Sequence of chain A:
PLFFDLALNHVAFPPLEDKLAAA

Sequence of chain B:
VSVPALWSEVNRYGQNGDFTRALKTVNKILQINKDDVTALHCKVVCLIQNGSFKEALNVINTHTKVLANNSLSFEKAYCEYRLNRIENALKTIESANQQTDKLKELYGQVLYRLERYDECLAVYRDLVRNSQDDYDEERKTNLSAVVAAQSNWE

Interface contacts:
Residue Y132 in chain B contacts residue F82 in chain A (closest heavy-atom distance 3.3 Å).
Residue A153 in chain B is in contact with residue L81 in chain A (closest heavy-atom distance 3.4 Å).
Residue C54 in chain B interacts with residue F92 in chain A (closest heavy-atom distance 3.7 Å).
Residue P12 in chain B is in contact with residue K98 in chain A (closest heavy-atom distance 4.1 Å).
Residue T149 in chain B contacts residue F83 in chain A (closest heavy-atom distance 3.7 Å).
Residue A30 in chain B interacts with residue F92 in chain A (closest heavy-atom distance 3.9 Å).
Residue R90 in chain B interacts with residue D84 in chain A (closest heavy-atom distance 3.8 Å).
Residue Q57 in chain B interacts with residue V90 in chain A (closest heavy-atom distance 2.9 Å).
Residue H49 in chain B interacts with residue P93 in chain A (closest heavy-atom distance 3.6 Å).
Residue Y143 in chain B is in contact with residue L85 in chain A (closest heavy-atom distance 4.1 Å).
Residue Q57 in chain B contacts residue L87 in chain A (closest heavy-atom distance 4.1 Å).
Residue W15 in chain B interacts with residue K98 in chain A (closest heavy-atom distance 3.6 Å).
Residue Y143 in chain B is in contact with residue N88 in chain A (closest heavy-atom distance 3.5 Å).
Residue D141 in chain B is in contact with residue H89 in chain A (closest heavy-atom distance 4.2 Å).
Residue Y86 in chain B interacts with residue A86 in chain A (closest heavy-atom distance 3.9 Å).
Residue W15 in chain B is in contact with residue L99 in chain A (closest heavy-atom distance 3.5 Å).
Residue F82 in chain B contacts residue V90 in chain A (closest heavy-atom distance 3.8 Å).
Residue Q117 in chain B contacts residue A86 in chain A (closest heavy-atom distance 2.9 Å).
Residue V53 in chain B contacts residue A91 in chain A (closest heavy-atom distance 3.5 Å).
Residue K110 in chain B is in contact with residue H89 in chain A (closest heavy-atom distance 2.8 Å).
Residue L114 in chain B contacts residue A86 in chain A (closest heavy-atom distance 4.0 Å).
Residue C50 in chain B is in contact with residue F92 in chain A (closest heavy-atom distance 3.5 Å).
Residue E146 in chain B is in contact with residue F83 in chain A (closest heavy-atom distance 3.7 Å).
Residue T46 in chain B contacts residue K98 in chain A (closest heavy-atom distance 3.5 Å).
Residue T46 in chain B contacts residue P93 in chain A (closest heavy-atom distance 4.0 Å).
Residue W15 in chain B is in contact with residue L95 in chain A (closest heavy-atom distance 3.8 Å).
Residue V18 in chain B contacts residue L95 in chain A (closest heavy-atom distance 4.1 Å).
Residue N150 in chain B is in contact with residue L81 in chain A (closest heavy-atom distance 4.2 Å).
Residue Q117 in chain B interacts with residue F82 in chain A (closest heavy-atom distance 3.8 Å).
Residue E146 in chain B interacts with residue L85 in chain A (closest heavy-atom distance 3.7 Å).
Residue V18 in chain B interacts with residue F92 in chain A (closest heavy-atom distance 3.6 Å).
Residue R147 in chain B contacts residue L85 in chain A (closest heavy-atom distance 3.5 Å).
Residue Y86 in chain B contacts residue D84 in chain A (closest heavy-atom distance 2.5 Å).
Residue C50 in chain B is in contact with residue P93 in chain A (closest heavy-atom distance 4.0 Å).
Residue E113 in chain B contacts residue L85 in chain A (closest heavy-atom distance 3.7 Å).
Residue V53 in chain B contacts residue F92 in chain A (closest heavy-atom distance 3.6 Å).
Residue P12 in chain B interacts with residue L99 in chain A (closest heavy-atom distance 4.0 Å).
Residue Q117 in chain B interacts with residue F83 in chain A (closest heavy-atom distance 3.9 Å).
Residue Q117 in chain B contacts residue D84 in chain A (closest heavy-atom distance 2.9 Å).
Residue N150 in chain B contacts residue F82 in chain A (closest heavy-atom distance 3.4 Å).
Residue V53 in chain B contacts residue V90 in chain A (closest heavy-atom distance 3.9 Å).
Residue C50 in chain B is in contact with residue L95 in chain A (closest heavy-atom distance 3.9 Å).
Residue E113 in chain B is in contact with residue H89 in chain A (closest heavy-atom distance 2.9 Å).
Residue F82 in chain B interacts with residue H89 in chain A (closest heavy-atom distance 3.9 Å).
Residue N150 in chain B is in contact with residue F83 in chain A (closest heavy-atom distance 2.7 Å).
Residue Y86 in chain B contacts residue L87 in chain A (closest heavy-atom distance 3.3 Å).
Residue F82 in chain B interacts with residue A86 in chain A (closest heavy-atom distance 3.5 Å).
Residue Y120 in chain B is in contact with residue F82 in chain A (closest heavy-atom distance 3.5 Å).
Residue N19 in chain B contacts residue L95 in chain A (closest heavy-atom distance 4.0 Å).
Residue T46 in chain B contacts residue L95 in chain A (closest heavy-atom distance 3.6 Å).
Residue Q117 in chain B is in contact with residue L85 in chain A (closest heavy-atom distance 3.1 Å).
Residue I56 in chain B contacts residue V90 in chain A (closest heavy-atom distance 3.7 Å).
Residue T149 in chain B contacts residue L81 in chain A (closest heavy-atom distance 3.4 Å).
Residue D44 in chain B interacts with residue K98 in chain A (closest heavy-atom distance 2.7 Å).
Residue G22 in chain B is in contact with residue F92 in chain A (closest heavy-atom distance 3.6 Å).
Residue A153 in chain B is in contact with residue F82 in chain A (closest heavy-atom distance 4.1 Å).
Residue E113 in chain B interacts with residue A86 in chain A (closest heavy-atom distance 3.8 Å).
Residue F27 in chain B interacts with residue F92 in chain A (closest heavy-atom distance 4.0 Å).
Residue P12 in chain B contacts residue A101 in chain A (closest heavy-atom distance 3.7 Å).
Residue S16 in chain B contacts residue L99 in chain A (closest heavy-atom distance 3.4 Å).

The following describes two proteins that form a bound complex.